Interface contacts:
Residue R183 in the second protein interacts with residue D17 in the first protein (closest heavy-atom distance 4.3 Å).
Residue F12 in the second protein is in contact with residue L43 in the first protein (closest heavy-atom distance 3.6 Å).
Residue P215 in the second protein is in contact with residue Q97 in the first protein (closest heavy-atom distance 3.3 Å).
Residue P106 in the second protein contacts residue L25 in the first protein (closest heavy-atom distance 3.7 Å).
Residue R59 in the second protein contacts residue P32 in the first protein (closest heavy-atom distance 3.5 Å).
Residue I223 in the second protein interacts with residue E81 in the first protein (closest heavy-atom distance 2.8 Å).
Residue P122 in the second protein contacts residue I24 in the first protein (closest heavy-atom distance 3.6 Å).
Residue R50 in the second protein contacts residue Q103 in the first protein (closest heavy-atom distance 3.8 Å).
Residue S219 in the second protein is in contact with residue N57 in the first protein (closest heavy-atom distance 3.1 Å).
Residue T7 in the second protein interacts with residue M226 in the first protein (closest heavy-atom distance 4.1 Å).
Residue A16 in the second protein interacts with residue T15 in the first protein (closest heavy-atom distance 3.4 Å).
Residue W190 in the second protein interacts with residue I36 in the first protein (closest heavy-atom distance 3.5 Å).
Residue K214 in the second protein is in contact with residue P59 in the first protein (closest heavy-atom distance 4.3 Å).
Residue V121 in the second protein interacts with residue I24 in the first protein (closest heavy-atom distance 4.3 Å).
Residue M195 in the second protein contacts residue L100 in the first protein (closest heavy-atom distance 3.6 Å).
Residue T225 in the second protein is in contact with residue A84 in the first protein (closest heavy-atom distance 3.8 Å).
Residue R15 in the second protein contacts residue D231 in the first protein (closest heavy-atom distance 3.0 Å).
Residue R220 in the second protein is in contact with residue V58 in the first protein (closest heavy-atom distance 3.8 Å).
Residue G217 in the second protein is in contact with residue N57 in the first protein (closest heavy-atom distance 3.8 Å).
Residue E63 in the second protein contacts residue G19 in the first protein (closest heavy-atom distance 3.0 Å).
Residue Q118 in the second protein interacts with residue S21 in the first protein (closest heavy-atom distance 2.9 Å).
Residue T216 in the second protein interacts with residue N57 in the first protein (closest heavy-atom distance 3.8 Å).
Residue S11 in the second protein interacts with residue Y108 in the first protein (closest heavy-atom distance 4.1 Å).
Residue R183 in the second protein contacts residue D18 in the first protein (closest heavy-atom distance 2.9 Å).
Residue T216 in the second protein interacts with residue G94 in the first protein (closest heavy-atom distance 3.8 Å).
Residue L9 in the second protein contacts residue N42 in the first protein (closest heavy-atom distance 4.3 Å).
Residue A218 in the second protein is in contact with residue N57 in the first protein (closest heavy-atom distance 3.7 Å).
Residue S219 in the second protein contacts residue F86 in the first protein (closest heavy-atom distance 3.4 Å).
Residue S120 in the second protein interacts with residue A22 in the first protein (closest heavy-atom distance 2.8 Å).
Residue R59 in the second protein interacts with residue P30 in the first protein (closest heavy-atom distance 3.9 Å).
Residue A222 in the second protein interacts with residue N56 in the first protein (closest heavy-atom distance 3.9 Å).
Residue S120 in the second protein contacts residue S21 in the first protein (closest heavy-atom distance 2.8 Å).
Residue K214 in the second protein is in contact with residue N57 in the first protein (closest heavy-atom distance 3.3 Å).
Residue S120 in the second protein is in contact with residue I24 in the first protein (closest heavy-atom distance 3.8 Å).
Residue R59 in the second protein is in contact with residue C33 in the first protein (closest heavy-atom distance 3.5 Å).
Residue W190 in the second protein is in contact with residue G38 in the first protein (closest heavy-atom distance 3.0 Å).
Residue Y181 in the second protein interacts with residue F13 in the first protein (closest heavy-atom distance 4.2 Å).
Residue E63 in the second protein is in contact with residue V20 in the first protein (closest heavy-atom distance 3.7 Å).
Residue T221 in the second protein interacts with residue V58 in the first protein (closest heavy-atom distance 3.6 Å).
Residue F12 in the second protein is in contact with residue Y108 in the first protein (closest heavy-atom distance 3.8 Å).
Residue S120 in the second protein interacts with residue P23 in the first protein (closest heavy-atom distance 3.5 Å).
Residue R50 in the second protein is in contact with residue I235 in the first protein (closest heavy-atom distance 4.1 Å).
Residue R220 in the second protein is in contact with residue F86 in the first protein (closest heavy-atom distance 4.1 Å).
Residue W190 in the second protein contacts residue E39 in the first protein (closest heavy-atom distance 4.3 Å).
Residue K214 in the second protein interacts with residue R68 in the first protein (closest heavy-atom distance 3.2 Å).
Residue T216 in the second protein contacts residue Q97 in the first protein (closest heavy-atom distance 3.4 Å).
Residue V119 in the second protein is in contact with residue S21 in the first protein (closest heavy-atom distance 3.3 Å).
Residue A222 in the second protein contacts residue V55 in the first protein (closest heavy-atom distance 3.7 Å).
Residue K51 in the second protein contacts residue Y107 in the first protein (closest heavy-atom distance 4.0 Å).
Residue K214 in the second protein is in contact with residue T60 in the first protein (closest heavy-atom distance 4.3 Å).
Residue P215 in the second protein contacts residue R68 in the first protein (closest heavy-atom distance 3.5 Å).
Residue P192 in the second protein is in contact with residue E45 in the first protein (closest heavy-atom distance 3.8 Å).
Residue S128 in the second protein is in contact with residue T31 in the first protein (closest heavy-atom distance 3.4 Å).
Residue M195 in the second protein is in contact with residue Q103 in the first protein (closest heavy-atom distance 4.1 Å).
Residue P106 in the second protein interacts with residue I24 in the first protein (closest heavy-atom distance 4.3 Å).
Residue P116 in the second protein interacts with residue T10 in the first protein (closest heavy-atom distance 4.3 Å).
Residue A222 in the second protein contacts residue V58 in the first protein (closest heavy-atom distance 3.8 Å).
Residue E63 in the second protein interacts with residue S21 in the first protein (closest heavy-atom distance 3.9 Å).
Residue R59 in the second protein contacts residue T31 in the first protein (closest heavy-atom distance 2.5 Å).
Residue T224 in the second protein contacts residue A84 in the first protein (closest heavy-atom distance 4.2 Å).

Sequence of the second protein:
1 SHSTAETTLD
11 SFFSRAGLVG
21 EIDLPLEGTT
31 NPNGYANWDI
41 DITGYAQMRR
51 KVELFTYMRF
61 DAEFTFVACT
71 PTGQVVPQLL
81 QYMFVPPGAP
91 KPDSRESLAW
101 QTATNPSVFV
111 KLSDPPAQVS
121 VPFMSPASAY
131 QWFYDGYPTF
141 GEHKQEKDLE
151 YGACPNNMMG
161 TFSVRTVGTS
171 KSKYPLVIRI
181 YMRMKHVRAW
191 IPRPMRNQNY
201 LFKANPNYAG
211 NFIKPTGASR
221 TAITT

These two protein chains interact to form a complex.

Sequence of the first protein:
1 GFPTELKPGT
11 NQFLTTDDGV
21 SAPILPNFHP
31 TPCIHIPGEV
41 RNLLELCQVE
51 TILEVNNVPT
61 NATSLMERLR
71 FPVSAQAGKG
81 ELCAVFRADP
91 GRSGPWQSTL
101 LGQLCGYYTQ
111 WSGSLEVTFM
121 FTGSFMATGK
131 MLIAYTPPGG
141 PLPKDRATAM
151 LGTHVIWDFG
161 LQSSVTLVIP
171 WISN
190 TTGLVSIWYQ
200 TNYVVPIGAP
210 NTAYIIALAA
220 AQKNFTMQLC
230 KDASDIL